Residue-level contacts at the interface:
Residue G47 in the first protein is in contact with residue Y2 in the second protein (closest heavy-atom distance 3.9 Å).
Residue A409 in the first protein interacts with residue P4 in the second protein (closest heavy-atom distance 4.4 Å).
Residue E48 in the first protein contacts residue Y2 in the second protein (closest heavy-atom distance 4.4 Å).
Residue E48 in the first protein is in contact with residue M1 in the second protein (closest heavy-atom distance 4.8 Å).
Residue F46 in the first protein contacts residue Y2 in the second protein (closest heavy-atom distance 3.3 Å).
Residue F46 in the first protein is in contact with residue M1 in the second protein (closest heavy-atom distance 4.5 Å).
Residue Y405 in the first protein contacts residue F16 in the second protein (closest heavy-atom distance 3.8 Å).
Residue F46 in the first protein interacts with residue L3 in the second protein (closest heavy-atom distance 5.0 Å).
Residue G47 in the first protein interacts with residue M1 in the second protein (closest heavy-atom distance 2.6 Å).

Sequence of the first protein:
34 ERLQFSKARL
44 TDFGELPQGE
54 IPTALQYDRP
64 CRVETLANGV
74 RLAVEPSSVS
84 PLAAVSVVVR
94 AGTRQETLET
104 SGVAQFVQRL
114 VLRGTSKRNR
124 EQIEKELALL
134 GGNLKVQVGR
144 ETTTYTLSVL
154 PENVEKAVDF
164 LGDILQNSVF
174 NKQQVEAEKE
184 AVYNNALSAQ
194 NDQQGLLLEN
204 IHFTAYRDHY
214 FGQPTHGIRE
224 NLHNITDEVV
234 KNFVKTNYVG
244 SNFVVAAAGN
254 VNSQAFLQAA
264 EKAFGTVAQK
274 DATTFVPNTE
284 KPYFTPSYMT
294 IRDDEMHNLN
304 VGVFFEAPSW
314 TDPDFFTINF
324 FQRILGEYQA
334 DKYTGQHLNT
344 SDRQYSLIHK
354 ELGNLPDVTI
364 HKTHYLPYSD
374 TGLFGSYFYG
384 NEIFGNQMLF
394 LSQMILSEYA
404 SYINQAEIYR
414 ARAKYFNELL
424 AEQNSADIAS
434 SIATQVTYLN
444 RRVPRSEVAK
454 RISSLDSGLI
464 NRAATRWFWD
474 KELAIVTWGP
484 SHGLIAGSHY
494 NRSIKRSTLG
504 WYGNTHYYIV

Sequence of the second protein:
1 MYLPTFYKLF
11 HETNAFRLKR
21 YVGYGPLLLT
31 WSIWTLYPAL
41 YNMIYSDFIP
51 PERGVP

This data describes a binding interaction between two proteins.